Sequence of protein 2:
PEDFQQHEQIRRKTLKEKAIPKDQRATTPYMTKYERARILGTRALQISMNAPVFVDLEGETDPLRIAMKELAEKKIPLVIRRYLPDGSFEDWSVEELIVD

Sequence of protein 1:
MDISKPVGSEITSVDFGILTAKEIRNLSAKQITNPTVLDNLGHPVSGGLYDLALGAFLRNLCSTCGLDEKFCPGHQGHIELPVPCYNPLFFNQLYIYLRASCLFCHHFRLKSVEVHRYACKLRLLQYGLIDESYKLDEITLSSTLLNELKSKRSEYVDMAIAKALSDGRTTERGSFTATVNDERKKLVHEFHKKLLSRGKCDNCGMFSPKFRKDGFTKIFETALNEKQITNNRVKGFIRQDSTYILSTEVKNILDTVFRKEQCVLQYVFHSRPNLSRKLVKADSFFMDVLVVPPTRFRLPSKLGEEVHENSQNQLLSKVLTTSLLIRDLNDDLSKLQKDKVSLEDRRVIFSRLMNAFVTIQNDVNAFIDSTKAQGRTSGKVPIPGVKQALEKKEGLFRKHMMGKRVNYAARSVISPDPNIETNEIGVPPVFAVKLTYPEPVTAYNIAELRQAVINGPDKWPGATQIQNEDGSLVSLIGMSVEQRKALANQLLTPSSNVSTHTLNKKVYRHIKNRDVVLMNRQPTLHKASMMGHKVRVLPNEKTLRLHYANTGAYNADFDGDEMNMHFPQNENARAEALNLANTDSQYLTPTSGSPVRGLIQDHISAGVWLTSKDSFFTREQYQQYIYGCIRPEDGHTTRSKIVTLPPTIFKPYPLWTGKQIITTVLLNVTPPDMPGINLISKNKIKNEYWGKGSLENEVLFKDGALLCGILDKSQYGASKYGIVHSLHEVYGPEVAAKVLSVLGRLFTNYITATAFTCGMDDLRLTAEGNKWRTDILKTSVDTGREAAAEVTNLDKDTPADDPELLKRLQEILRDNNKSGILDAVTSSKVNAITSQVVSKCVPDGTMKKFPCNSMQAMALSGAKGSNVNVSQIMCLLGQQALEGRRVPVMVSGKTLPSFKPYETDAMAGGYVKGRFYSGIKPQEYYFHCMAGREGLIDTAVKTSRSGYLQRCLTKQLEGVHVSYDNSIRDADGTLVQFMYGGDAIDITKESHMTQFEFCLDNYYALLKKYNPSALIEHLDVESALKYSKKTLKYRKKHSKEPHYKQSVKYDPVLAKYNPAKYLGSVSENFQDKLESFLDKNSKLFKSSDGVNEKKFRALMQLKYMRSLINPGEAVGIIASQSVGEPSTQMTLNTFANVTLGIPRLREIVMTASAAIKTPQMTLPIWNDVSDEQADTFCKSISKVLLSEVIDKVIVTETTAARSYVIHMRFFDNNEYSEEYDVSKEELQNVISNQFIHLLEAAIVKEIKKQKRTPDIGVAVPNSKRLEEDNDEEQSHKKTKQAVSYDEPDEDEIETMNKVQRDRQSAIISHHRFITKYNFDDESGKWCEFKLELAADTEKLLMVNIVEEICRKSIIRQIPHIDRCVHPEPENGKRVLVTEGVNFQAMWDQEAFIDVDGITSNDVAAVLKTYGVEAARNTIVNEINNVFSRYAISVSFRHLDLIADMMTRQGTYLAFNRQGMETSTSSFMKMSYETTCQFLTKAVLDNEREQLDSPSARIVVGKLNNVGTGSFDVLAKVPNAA

Interface contacts:
Residue N1180 in protein 1 is in contact with residue K87 in protein 2 (closest heavy-atom distance 2.9 Å).
Residue F1654 in protein 1 contacts residue R92 in protein 2 (closest heavy-atom distance 2.8 Å).
Residue E1183 in protein 1 interacts with residue Y88 in protein 2 (closest heavy-atom distance 3.1 Å).
Residue A1130 in protein 1 is in contact with residue P83 in protein 2 (closest heavy-atom distance 3.4 Å).
Residue P1181 in protein 1 contacts residue Y88 in protein 2 (closest heavy-atom distance 3.5 Å).
Residue Y514 in protein 1 interacts with residue P117 in protein 2 (closest heavy-atom distance 3.4 Å).
Residue K1659 in protein 1 interacts with residue P131 in protein 2 (closest heavy-atom distance 2.9 Å).
Residue S4 in protein 1 interacts with residue M103 in protein 2 (closest heavy-atom distance 3.6 Å).
Residue S1033 in protein 1 contacts residue P139 in protein 2 (closest heavy-atom distance 3.7 Å).
Residue R584 in protein 1 is in contact with residue D116 in protein 2 (closest heavy-atom distance 3.0 Å).
Residue G1650 in protein 1 interacts with residue Y88 in protein 2 (closest heavy-atom distance 3.7 Å).
Residue A645 in protein 1 is in contact with residue A91 in protein 2 (closest heavy-atom distance 3.4 Å).
Residue A645 in protein 1 interacts with residue G95 in protein 2 (closest heavy-atom distance 3.7 Å).
Residue E518 in protein 1 contacts residue T115 in protein 2 (closest heavy-atom distance 3.0 Å).
Residue A1658 in protein 1 interacts with residue L132 in protein 2 (closest heavy-atom distance 3.7 Å).
Residue D1655 in protein 1 interacts with residue V133 in protein 2 (closest heavy-atom distance 3.7 Å).
Residue R644 in protein 1 is in contact with residue D116 in protein 2 (closest heavy-atom distance 2.6 Å).
Residue F1654 in protein 1 interacts with residue E89 in protein 2 (closest heavy-atom distance 3.4 Å).
Residue V1656 in protein 1 contacts residue V133 in protein 2 (closest heavy-atom distance 3.5 Å).
Residue A1658 in protein 1 interacts with residue P131 in protein 2 (closest heavy-atom distance 3.6 Å).
Residue N649 in protein 1 is in contact with residue R90 in protein 2 (closest heavy-atom distance 2.9 Å).
Residue R1176 in protein 1 is in contact with residue Y84 in protein 2 (closest heavy-atom distance 3.4 Å).
Residue N642 in protein 1 interacts with residue T96 in protein 2 (closest heavy-atom distance 3.1 Å).
Residue Y514 in protein 1 interacts with residue T115 in protein 2 (closest heavy-atom distance 3.2 Å).
Residue F1654 in protein 1 contacts residue I134 in protein 2 (closest heavy-atom distance 3.7 Å).
Residue N574 in protein 1 contacts residue M103 in protein 2 (closest heavy-atom distance 3.2 Å).
Residue R1176 in protein 1 contacts residue D154 in protein 2 (closest heavy-atom distance 3.3 Å).
Residue Y1034 in protein 1 interacts with residue T81 in protein 2 (closest heavy-atom distance 3.4 Å).
Residue A1130 in protein 1 contacts residue T82 in protein 2 (closest heavy-atom distance 3.5 Å).
Residue L1657 in protein 1 interacts with residue L132 in protein 2 (closest heavy-atom distance 3.3 Å).
Residue T1651 in protein 1 is in contact with residue R92 in protein 2 (closest heavy-atom distance 3.2 Å).
Residue L1657 in protein 1 contacts residue V133 in protein 2 (closest heavy-atom distance 2.7 Å).
Residue D1655 in protein 1 contacts residue I134 in protein 2 (closest heavy-atom distance 3.6 Å).
Residue L650 in protein 1 is in contact with residue K87 in protein 2 (closest heavy-atom distance 3.5 Å).
Residue R644 in protein 1 contacts residue L118 in protein 2 (closest heavy-atom distance 3.5 Å).
Residue R1039 in protein 1 is in contact with residue P139 in protein 2 (closest heavy-atom distance 3.3 Å).
Residue Y514 in protein 1 interacts with residue S102 in protein 2 (closest heavy-atom distance 3.4 Å).
Residue V1656 in protein 1 contacts residue R92 in protein 2 (closest heavy-atom distance 3.5 Å).
Residue Y1034 in protein 1 interacts with residue E89 in protein 2 (closest heavy-atom distance 2.6 Å).
Residue Y1034 in protein 1 interacts with residue R136 in protein 2 (closest heavy-atom distance 3.2 Å).
Residue E641 in protein 1 is in contact with residue L99 in protein 2 (closest heavy-atom distance 3.5 Å).
Residue K1659 in protein 1 contacts residue S147 in protein 2 (closest heavy-atom distance 3.6 Å).
Residue T512 in protein 1 interacts with residue S102 in protein 2 (closest heavy-atom distance 3.4 Å).
Residue L1085 in protein 1 interacts with residue Y84 in protein 2 (closest heavy-atom distance 3.2 Å).
Residue N574 in protein 1 contacts residue N104 in protein 2 (closest heavy-atom distance 3.7 Å).
Residue D1655 in protein 1 is in contact with residue R135 in protein 2 (closest heavy-atom distance 2.9 Å).
Residue N1128 in protein 1 is in contact with residue A80 in protein 2 (closest heavy-atom distance 3.2 Å).
Residue F1654 in protein 1 interacts with residue R135 in protein 2 (closest heavy-atom distance 3.2 Å).
Residue Y514 in protein 1 is in contact with residue L111 in protein 2 (closest heavy-atom distance 3.5 Å).
Residue L1085 in protein 1 contacts residue I152 in protein 2 (closest heavy-atom distance 3.7 Å).
Residue Y514 in protein 1 is in contact with residue I101 in protein 2 (closest heavy-atom distance 3.7 Å).
Residue E1183 in protein 1 is in contact with residue K87 in protein 2 (closest heavy-atom distance 3.4 Å).
Residue I3 in protein 1 interacts with residue S102 in protein 2 (closest heavy-atom distance 3.7 Å).
Residue N642 in protein 1 interacts with residue G95 in protein 2 (closest heavy-atom distance 3.4 Å).
Residue N574 in protein 1 contacts residue S102 in protein 2 (closest heavy-atom distance 3.1 Å).
Residue D1655 in protein 1 interacts with residue Y137 in protein 2 (closest heavy-atom distance 2.5 Å).
Residue L1657 in protein 1 is in contact with residue R135 in protein 2 (closest heavy-atom distance 3.6 Å).
Residue M1175 in protein 1 contacts residue Y84 in protein 2 (closest heavy-atom distance 3.0 Å).
Residue N642 in protein 1 contacts residue L99 in protein 2 (closest heavy-atom distance 3.3 Å).
Residue P510 in protein 1 contacts residue S102 in protein 2 (closest heavy-atom distance 3.3 Å).

This data describes a binding interaction between two proteins.